Sequence of chain A:
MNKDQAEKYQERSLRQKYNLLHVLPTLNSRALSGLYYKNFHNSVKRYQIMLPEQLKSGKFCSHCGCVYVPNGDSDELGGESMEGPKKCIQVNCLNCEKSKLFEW

Interface contacts:
Residue F27 in chain B contacts residue V67 in chain A (closest heavy-atom distance 4.6 Å).
Residue Q107 in chain B interacts with residue V69 in chain A (closest heavy-atom distance 3.6 Å).
Residue Y174 in chain B interacts with residue K59 in chain A (closest heavy-atom distance 4.5 Å).
Residue F72 in chain B is in contact with residue G97 in chain A (closest heavy-atom distance 4.0 Å).
Residue Q107 in chain B interacts with residue Y68 in chain A (closest heavy-atom distance 2.8 Å).
Residue F72 in chain B interacts with residue E96 in chain A (closest heavy-atom distance 3.2 Å).
Residue A171 in chain B is in contact with residue N19 in chain A (closest heavy-atom distance 2.3 Å).
Residue S80 in chain B is in contact with residue N71 in chain A (closest heavy-atom distance 3.8 Å).
Residue W168 in chain B is in contact with residue H22 in chain A (closest heavy-atom distance 2.9 Å).
Residue I172 in chain B contacts residue N19 in chain A (closest heavy-atom distance 4.6 Å).
Residue F72 in chain B interacts with residue M95 in chain A (closest heavy-atom distance 3.6 Å).
Residue P167 in chain B interacts with residue H22 in chain A (closest heavy-atom distance 4.2 Å).
Residue P101 in chain B interacts with residue W117 in chain A (closest heavy-atom distance 3.8 Å).
Residue R175 in chain B contacts residue P52 in chain A (closest heavy-atom distance 3.4 Å).
Residue Q107 in chain B contacts residue V104 in chain A (closest heavy-atom distance 3.9 Å).
Residue V103 in chain B is in contact with residue I102 in chain A (closest heavy-atom distance 4.5 Å).
Residue Y113 in chain B contacts residue G85 in chain A (closest heavy-atom distance 3.3 Å).
Residue W168 in chain B is in contact with residue V23 in chain A (closest heavy-atom distance 3.9 Å).
Residue N73 in chain B is in contact with residue G97 in chain A (closest heavy-atom distance 4.4 Å).
Residue Q107 in chain B is in contact with residue P70 in chain A (closest heavy-atom distance 3.5 Å).
Residue L104 in chain B interacts with residue I102 in chain A (closest heavy-atom distance 3.6 Å).
Residue N73 in chain B interacts with residue K99 in chain A (closest heavy-atom distance 3.1 Å).
Residue Y174 in chain B interacts with residue Y18 in chain A (closest heavy-atom distance 3.3 Å).
Residue L110 in chain B is in contact with residue V69 in chain A (closest heavy-atom distance 4.4 Å).
Residue F72 in chain B interacts with residue I102 in chain A (closest heavy-atom distance 4.2 Å).
Residue Y174 in chain B interacts with residue L51 in chain A (closest heavy-atom distance 3.4 Å).
Residue L111 in chain B contacts residue M95 in chain A (closest heavy-atom distance 4.0 Å).
Residue L111 in chain B is in contact with residue N71 in chain A (closest heavy-atom distance 3.5 Å).
Residue L169 in chain B interacts with residue G85 in chain A (closest heavy-atom distance 4.3 Å).
Residue N170 in chain B is in contact with residue N19 in chain A (closest heavy-atom distance 4.5 Å).
Residue L169 in chain B contacts residue D86 in chain A (closest heavy-atom distance 3.9 Å).
Residue L104 in chain B is in contact with residue W117 in chain A (closest heavy-atom distance 3.4 Å).
Residue Q106 in chain B is in contact with residue G58 in chain A (closest heavy-atom distance 3.7 Å).
Residue L102 in chain B is in contact with residue S57 in chain A (closest heavy-atom distance 4.4 Å).
Residue V76 in chain B is in contact with residue M95 in chain A (closest heavy-atom distance 3.4 Å).
Residue W168 in chain B contacts residue V67 in chain A (closest heavy-atom distance 3.5 Å).
Residue I172 in chain B is in contact with residue R15 in chain A (closest heavy-atom distance 2.5 Å).
Residue R175 in chain B interacts with residue L55 in chain A (closest heavy-atom distance 4.6 Å).
Residue L111 in chain B interacts with residue P70 in chain A (closest heavy-atom distance 3.6 Å).
Residue Q107 in chain B interacts with residue M95 in chain A (closest heavy-atom distance 3.4 Å).
Residue Q106 in chain B interacts with residue S57 in chain A (closest heavy-atom distance 4.2 Å).
Residue Y174 in chain B is in contact with residue F40 in chain A (closest heavy-atom distance 3.7 Å).
Residue W168 in chain B contacts residue V69 in chain A (closest heavy-atom distance 3.4 Å).
Residue V103 in chain B contacts residue F115 in chain A (closest heavy-atom distance 3.9 Å).
Residue F166 in chain B interacts with residue D86 in chain A (closest heavy-atom distance 4.5 Å).
Residue W168 in chain B interacts with residue D88 in chain A (closest heavy-atom distance 4.3 Å).
Residue M114 in chain B is in contact with residue P70 in chain A (closest heavy-atom distance 3.8 Å).
Residue A171 in chain B interacts with residue H22 in chain A (closest heavy-atom distance 4.6 Å).
Residue Y174 in chain B interacts with residue L55 in chain A (closest heavy-atom distance 3.2 Å).
Residue W168 in chain B contacts residue L27 in chain A (closest heavy-atom distance 3.3 Å).
Residue P176 in chain B interacts with residue E11 in chain A (closest heavy-atom distance 4.3 Å).
Residue L110 in chain B contacts residue P70 in chain A (closest heavy-atom distance 4.3 Å).
Residue L110 in chain B contacts residue Y68 in chain A (closest heavy-atom distance 4.5 Å).
Residue F27 in chain B interacts with residue Y18 in chain A (closest heavy-atom distance 3.5 Å).
Residue M114 in chain B is in contact with residue N71 in chain A (closest heavy-atom distance 3.6 Å).
Residue Q106 in chain B contacts residue F115 in chain A (closest heavy-atom distance 4.3 Å).
Residue A171 in chain B is in contact with residue R15 in chain A (closest heavy-atom distance 4.5 Å).
Residue F166 in chain B contacts residue D88 in chain A (closest heavy-atom distance 3.6 Å).
Residue A115 in chain B is in contact with residue N71 in chain A (closest heavy-atom distance 3.5 Å).
Residue L79 in chain B is in contact with residue N71 in chain A (closest heavy-atom distance 3.6 Å).

These two protein chains interact to form a complex.

Sequence of chain B:
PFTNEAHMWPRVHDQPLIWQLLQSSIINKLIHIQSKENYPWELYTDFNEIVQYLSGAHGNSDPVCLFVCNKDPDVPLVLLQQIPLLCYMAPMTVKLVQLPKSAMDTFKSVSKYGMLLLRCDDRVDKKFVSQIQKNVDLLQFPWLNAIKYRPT